The following describes two proteins that form a bound complex.

Sequence of the second protein:
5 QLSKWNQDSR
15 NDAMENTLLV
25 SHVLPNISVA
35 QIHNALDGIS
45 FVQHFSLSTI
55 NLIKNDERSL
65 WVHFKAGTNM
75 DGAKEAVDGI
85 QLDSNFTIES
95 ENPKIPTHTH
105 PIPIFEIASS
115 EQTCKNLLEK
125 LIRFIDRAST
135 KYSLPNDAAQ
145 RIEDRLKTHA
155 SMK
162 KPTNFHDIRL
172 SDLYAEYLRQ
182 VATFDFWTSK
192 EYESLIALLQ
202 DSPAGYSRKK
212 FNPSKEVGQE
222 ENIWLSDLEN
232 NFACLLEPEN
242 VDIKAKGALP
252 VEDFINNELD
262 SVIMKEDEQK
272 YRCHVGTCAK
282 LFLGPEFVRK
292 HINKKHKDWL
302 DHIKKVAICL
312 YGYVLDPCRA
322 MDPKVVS

Sequence of the first protein:
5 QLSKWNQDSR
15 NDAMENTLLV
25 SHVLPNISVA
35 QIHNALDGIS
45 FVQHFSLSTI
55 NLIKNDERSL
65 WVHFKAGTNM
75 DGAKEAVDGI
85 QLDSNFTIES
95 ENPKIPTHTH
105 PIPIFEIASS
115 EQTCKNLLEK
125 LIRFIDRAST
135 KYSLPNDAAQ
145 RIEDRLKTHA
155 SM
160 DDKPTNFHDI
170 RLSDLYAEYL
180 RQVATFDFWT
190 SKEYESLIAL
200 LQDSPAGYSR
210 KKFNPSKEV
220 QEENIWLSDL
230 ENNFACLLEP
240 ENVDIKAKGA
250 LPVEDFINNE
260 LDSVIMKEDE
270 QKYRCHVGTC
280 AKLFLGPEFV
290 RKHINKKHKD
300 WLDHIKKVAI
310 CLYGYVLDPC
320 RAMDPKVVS

Contacts between the two chains:
Residue V218 in the second protein is in contact with residue Q220 in the first protein (closest heavy-atom distance 3.1 Å).
Residue W225 in the second protein interacts with residue I108 in the first protein (closest heavy-atom distance 3.5 Å).
Residue R131 in the second protein is in contact with residue L237 in the first protein (closest heavy-atom distance 3.7 Å).
Residue R127 in the second protein interacts with residue L237 in the first protein (closest heavy-atom distance 3.6 Å).
Residue S190 in the second protein interacts with residue N232 in the first protein (closest heavy-atom distance 3.6 Å).
Residue I54 in the second protein contacts residue A321 in the first protein (closest heavy-atom distance 3.7 Å).
Residue T189 in the second protein is in contact with residue C319 in the first protein (closest heavy-atom distance 3.1 Å).
Residue F233 in the second protein contacts residue K124 in the first protein (closest heavy-atom distance 3.8 Å).
Residue L226 in the second protein contacts residue I111 in the first protein (closest heavy-atom distance 3.5 Å).
Residue L236 in the second protein interacts with residue S190 in the first protein (closest heavy-atom distance 3.1 Å).
Residue W188 in the second protein is in contact with residue L229 in the first protein (closest heavy-atom distance 3.3 Å).
Residue E230 in the second protein interacts with residue N120 in the first protein (closest heavy-atom distance 3.1 Å).
Residue E222 in the second protein is in contact with residue I111 in the first protein (closest heavy-atom distance 3.3 Å).
Residue P318 in the second protein is in contact with residue S190 in the first protein (closest heavy-atom distance 3.6 Å).
Residue N120 in the second protein is in contact with residue E230 in the first protein (closest heavy-atom distance 3.5 Å).
Residue L237 in the second protein contacts residue F128 in the first protein (closest heavy-atom distance 3.8 Å).
Residue E110 in the second protein interacts with residue E222 in the first protein (closest heavy-atom distance 3.7 Å).
Residue V327 in the second protein is in contact with residue I57 in the first protein (closest heavy-atom distance 3.8 Å).
Residue E222 in the second protein is in contact with residue E110 in the first protein (closest heavy-atom distance 3.4 Å).
Residue C319 in the second protein is in contact with residue K191 in the first protein (closest heavy-atom distance 2.8 Å).
Residue F187 in the second protein contacts residue L229 in the first protein (closest heavy-atom distance 3.7 Å).
Residue N223 in the second protein is in contact with residue Q220 in the first protein (closest heavy-atom distance 3.8 Å).
Residue I108 in the second protein contacts residue W225 in the first protein (closest heavy-atom distance 3.6 Å).
Residue A321 in the second protein is in contact with residue I54 in the first protein (closest heavy-atom distance 3.1 Å).
Residue L229 in the second protein is in contact with residue F187 in the first protein (closest heavy-atom distance 3.6 Å).
Residue I57 in the second protein is in contact with residue P324 in the first protein (closest heavy-atom distance 3.7 Å).
Residue V218 in the second protein contacts residue V218 in the first protein (closest heavy-atom distance 3.5 Å).
Residue F233 in the second protein interacts with residue F187 in the first protein (closest heavy-atom distance 3.3 Å).
Residue R127 in the second protein is in contact with residue E238 in the first protein (closest heavy-atom distance 3.7 Å).
Residue I111 in the second protein interacts with residue N223 in the first protein (closest heavy-atom distance 3.5 Å).
Residue F109 in the second protein interacts with residue W225 in the first protein (closest heavy-atom distance 3.6 Å).
Residue S190 in the second protein is in contact with residue F233 in the first protein (closest heavy-atom distance 3.5 Å).
Residue W225 in the second protein is in contact with residue F109 in the first protein (closest heavy-atom distance 3.5 Å).
Residue L236 in the second protein contacts residue R131 in the first protein (closest heavy-atom distance 3.0 Å).
Residue E238 in the second protein contacts residue R127 in the first protein (closest heavy-atom distance 3.4 Å).
Residue F128 in the second protein contacts residue F233 in the first protein (closest heavy-atom distance 3.7 Å).
Residue N223 in the second protein contacts residue I111 in the first protein (closest heavy-atom distance 3.4 Å).
Residue S190 in the second protein interacts with residue P318 in the first protein (closest heavy-atom distance 3.3 Å).
Residue F233 in the second protein is in contact with residue F128 in the first protein (closest heavy-atom distance 3.4 Å).
Residue K124 in the second protein is in contact with residue F233 in the first protein (closest heavy-atom distance 3.8 Å).
Residue E222 in the second protein contacts residue F109 in the first protein (closest heavy-atom distance 3.7 Å).
Residue F128 in the second protein contacts residue L237 in the first protein (closest heavy-atom distance 3.8 Å).
Residue P324 in the second protein contacts residue L56 in the first protein (closest heavy-atom distance 3.8 Å).
Residue I111 in the second protein contacts residue E222 in the first protein (closest heavy-atom distance 3.2 Å).
Residue C319 in the second protein is in contact with residue T189 in the first protein (closest heavy-atom distance 3.3 Å).
Residue N232 in the second protein is in contact with residue S190 in the first protein (closest heavy-atom distance 3.7 Å).
Residue T117 in the second protein contacts residue L226 in the first protein (closest heavy-atom distance 3.6 Å).
Residue L236 in the second protein interacts with residue F185 in the first protein (closest heavy-atom distance 3.8 Å).
Residue F187 in the second protein is in contact with residue F233 in the first protein (closest heavy-atom distance 3.3 Å).
Residue P324 in the second protein interacts with residue I57 in the first protein (closest heavy-atom distance 3.5 Å).
Residue C319 in the second protein is in contact with residue S190 in the first protein (closest heavy-atom distance 3.7 Å).
Residue S190 in the second protein contacts residue L236 in the first protein (closest heavy-atom distance 3.1 Å).
Residue L226 in the second protein contacts residue T117 in the first protein (closest heavy-atom distance 3.7 Å).
Residue I111 in the second protein is in contact with residue L226 in the first protein (closest heavy-atom distance 3.8 Å).
Residue F109 in the second protein contacts residue E222 in the first protein (closest heavy-atom distance 3.7 Å).
Residue R131 in the second protein contacts residue L236 in the first protein (closest heavy-atom distance 3.0 Å).
Residue L229 in the second protein is in contact with residue W188 in the first protein (closest heavy-atom distance 3.1 Å).
Residue K191 in the second protein is in contact with residue C319 in the first protein (closest heavy-atom distance 2.4 Å).
Residue F233 in the second protein interacts with residue S190 in the first protein (closest heavy-atom distance 3.5 Å).
Residue I111 in the second protein is in contact with residue W225 in the first protein (closest heavy-atom distance 3.8 Å).